The following describes two proteins that form a bound complex.

Contacts between the two chains:
Residue N267 in the first protein is in contact with residue D303 in the second protein (closest heavy-atom distance 3.0 Å).
Residue T263 in the first protein interacts with residue V304 in the second protein (closest heavy-atom distance 4.2 Å).
Residue N267 in the first protein interacts with residue T302 in the second protein (closest heavy-atom distance 2.3 Å).
Residue S266 in the first protein contacts residue M299 in the second protein (closest heavy-atom distance 4.6 Å).
Residue V264 in the first protein is in contact with residue T302 in the second protein (closest heavy-atom distance 4.8 Å).
Residue W269 in the first protein contacts residue M300 in the second protein (closest heavy-atom distance 4.6 Å).
Residue A268 in the first protein is in contact with residue F301 in the second protein (closest heavy-atom distance 3.9 Å).
Residue S266 in the first protein contacts residue M300 in the second protein (closest heavy-atom distance 4.0 Å).
Residue A268 in the first protein contacts residue M300 in the second protein (closest heavy-atom distance 2.6 Å).
Residue W269 in the first protein interacts with residue T272 in the second protein (closest heavy-atom distance 3.9 Å).
Residue T263 in the first protein is in contact with residue T302 in the second protein (closest heavy-atom distance 3.3 Å).
Residue N267 in the first protein interacts with residue F301 in the second protein (closest heavy-atom distance 4.7 Å).
Residue T263 in the first protein interacts with residue F305 in the second protein (closest heavy-atom distance 4.0 Å).
Residue W269 in the first protein interacts with residue F271 in the second protein (closest heavy-atom distance 4.2 Å).
Residue S261 in the first protein contacts residue V304 in the second protein (closest heavy-atom distance 4.1 Å).
Residue N262 in the first protein is in contact with residue D303 in the second protein (closest heavy-atom distance 3.1 Å).
Residue T263 in the first protein interacts with residue D303 in the second protein (closest heavy-atom distance 2.9 Å).
Residue N267 in the first protein is in contact with residue M300 in the second protein (closest heavy-atom distance 3.4 Å).
Residue N267 in the first protein is in contact with residue M299 in the second protein (closest heavy-atom distance 4.2 Å).
Residue T263 in the first protein is in contact with residue M299 in the second protein (closest heavy-atom distance 3.3 Å).
Residue N262 in the first protein is in contact with residue V304 in the second protein (closest heavy-atom distance 4.0 Å).
Residue V264 in the first protein is in contact with residue D303 in the second protein (closest heavy-atom distance 3.2 Å).

Sequence of the first protein:
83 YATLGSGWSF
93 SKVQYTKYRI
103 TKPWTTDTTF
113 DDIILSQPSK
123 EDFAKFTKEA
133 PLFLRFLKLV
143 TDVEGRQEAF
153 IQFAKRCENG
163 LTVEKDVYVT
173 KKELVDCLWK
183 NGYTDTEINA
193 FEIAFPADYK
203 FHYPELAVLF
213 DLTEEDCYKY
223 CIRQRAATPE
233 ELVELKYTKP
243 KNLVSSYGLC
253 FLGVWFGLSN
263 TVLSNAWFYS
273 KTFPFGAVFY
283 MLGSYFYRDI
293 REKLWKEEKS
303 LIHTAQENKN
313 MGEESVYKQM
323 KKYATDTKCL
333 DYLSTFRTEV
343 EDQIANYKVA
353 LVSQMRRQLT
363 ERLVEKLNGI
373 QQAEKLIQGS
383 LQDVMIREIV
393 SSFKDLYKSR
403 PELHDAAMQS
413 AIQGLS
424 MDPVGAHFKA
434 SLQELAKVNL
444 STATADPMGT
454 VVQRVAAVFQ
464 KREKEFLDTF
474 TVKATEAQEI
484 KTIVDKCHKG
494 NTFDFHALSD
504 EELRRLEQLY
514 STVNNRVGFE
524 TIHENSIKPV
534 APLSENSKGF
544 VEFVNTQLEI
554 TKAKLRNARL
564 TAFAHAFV

Sequence of the second protein:
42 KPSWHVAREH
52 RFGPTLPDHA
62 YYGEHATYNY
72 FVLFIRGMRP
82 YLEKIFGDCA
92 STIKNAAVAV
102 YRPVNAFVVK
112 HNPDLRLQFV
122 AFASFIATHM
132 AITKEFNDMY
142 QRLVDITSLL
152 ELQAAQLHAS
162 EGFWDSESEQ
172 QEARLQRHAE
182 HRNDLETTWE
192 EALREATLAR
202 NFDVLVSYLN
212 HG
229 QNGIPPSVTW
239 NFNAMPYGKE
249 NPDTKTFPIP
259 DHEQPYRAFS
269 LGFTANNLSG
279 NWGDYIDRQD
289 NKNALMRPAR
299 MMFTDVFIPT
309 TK